Contacts between the two chains:
Residue F200 in the first protein contacts residue R14 in the second protein (closest heavy-atom distance 3.7 Å).
Residue H319 in the first protein interacts with residue L106 in the second protein (closest heavy-atom distance 3.9 Å).
Residue A73 in the first protein interacts with residue K92 in the second protein (closest heavy-atom distance 3.9 Å).
Residue F315 in the first protein contacts residue A114 in the second protein (closest heavy-atom distance 3.5 Å).
Residue H234 in the first protein is in contact with residue K92 in the second protein (closest heavy-atom distance 3.8 Å).
Residue P199 in the first protein interacts with residue Q100 in the second protein (closest heavy-atom distance 4.0 Å).
Residue G259 in the first protein interacts with residue L91 in the second protein (closest heavy-atom distance 3.3 Å).
Residue Y303 in the first protein contacts residue K92 in the second protein (closest heavy-atom distance 4.1 Å).
Residue F258 in the first protein contacts residue K92 in the second protein (closest heavy-atom distance 3.8 Å).
Residue R312 in the first protein is in contact with residue A114 in the second protein (closest heavy-atom distance 3.4 Å).
Residue P199 in the first protein interacts with residue A98 in the second protein (closest heavy-atom distance 4.1 Å).
Residue K323 in the first protein interacts with residue L91 in the second protein (closest heavy-atom distance 3.9 Å).
Residue L320 in the first protein interacts with residue V104 in the second protein (closest heavy-atom distance 4.0 Å).
Residue R324 in the first protein is in contact with residue L99 in the second protein (closest heavy-atom distance 4.1 Å).
Residue I135 in the first protein interacts with residue S96 in the second protein (closest heavy-atom distance 4.4 Å).
Residue E203 in the first protein is in contact with residue R14 in the second protein (closest heavy-atom distance 2.7 Å).
Residue H64 in the first protein interacts with residue L121 in the second protein (closest heavy-atom distance 4.4 Å).
Residue L320 in the first protein is in contact with residue I90 in the second protein (closest heavy-atom distance 3.6 Å).
Residue F258 in the first protein contacts residue L91 in the second protein (closest heavy-atom distance 3.7 Å).
Residue H319 in the first protein contacts residue T103 in the second protein (closest heavy-atom distance 3.4 Å).
Residue L320 in the first protein interacts with residue L99 in the second protein (closest heavy-atom distance 4.2 Å).
Residue V136 in the first protein is in contact with residue M64 in the second protein (closest heavy-atom distance 4.1 Å).
Residue F200 in the first protein contacts residue R7 in the second protein (closest heavy-atom distance 3.5 Å).
Residue R312 in the first protein is in contact with residue P115 in the second protein (closest heavy-atom distance 3.5 Å).
Residue E204 in the first protein is in contact with residue K10 in the second protein (closest heavy-atom distance 3.1 Å).
Residue N321 in the first protein is in contact with residue L91 in the second protein (closest heavy-atom distance 3.1 Å).
Residue D210 in the first protein is in contact with residue K10 in the second protein (closest heavy-atom distance 4.1 Å).
Residue Y257 in the first protein interacts with residue L91 in the second protein (closest heavy-atom distance 3.9 Å).
Residue R312 in the first protein interacts with residue N116 in the second protein (closest heavy-atom distance 3.5 Å).
Residue E204 in the first protein is in contact with residue R14 in the second protein (closest heavy-atom distance 3.0 Å).
Residue F316 in the first protein interacts with residue L91 in the second protein (closest heavy-atom distance 3.6 Å).
Residue F200 in the first protein interacts with residue E11 in the second protein (closest heavy-atom distance 3.5 Å).
Residue H319 in the first protein contacts residue S107 in the second protein (closest heavy-atom distance 4.0 Å).
Residue C197 in the first protein contacts residue A98 in the second protein (closest heavy-atom distance 3.3 Å).
Residue N321 in the first protein is in contact with residue I90 in the second protein (closest heavy-atom distance 3.3 Å).
Residue D198 in the first protein is in contact with residue R7 in the second protein (closest heavy-atom distance 3.2 Å).
Residue S260 in the first protein interacts with residue L91 in the second protein (closest heavy-atom distance 4.4 Å).
Residue R130 in the first protein is in contact with residue D93 in the second protein (closest heavy-atom distance 3.5 Å).
Residue L320 in the first protein contacts residue W95 in the second protein (closest heavy-atom distance 4.0 Å).
Residue F200 in the first protein is in contact with residue K10 in the second protein (closest heavy-atom distance 3.1 Å).
Residue I135 in the first protein is in contact with residue M64 in the second protein (closest heavy-atom distance 4.3 Å).
Residue D198 in the first protein contacts residue P97 in the second protein (closest heavy-atom distance 3.8 Å).
Residue L320 in the first protein interacts with residue S107 in the second protein (closest heavy-atom distance 4.0 Å).
Residue R130 in the first protein contacts residue K92 in the second protein (closest heavy-atom distance 3.3 Å).
Residue E206 in the first protein contacts residue R6 in the second protein (closest heavy-atom distance 2.9 Å).
Residue F200 in the first protein interacts with residue Q100 in the second protein (closest heavy-atom distance 3.8 Å).
Residue L320 in the first protein contacts residue L88 in the second protein (closest heavy-atom distance 4.2 Å).
Residue Y257 in the first protein contacts residue K92 in the second protein (closest heavy-atom distance 3.6 Å).
Residue K309 in the first protein is in contact with residue D118 in the second protein (closest heavy-atom distance 3.7 Å).
Residue R324 in the first protein is in contact with residue A98 in the second protein (closest heavy-atom distance 4.2 Å).
Residue C197 in the first protein is in contact with residue S96 in the second protein (closest heavy-atom distance 4.2 Å).
Residue C197 in the first protein interacts with residue P97 in the second protein (closest heavy-atom distance 3.5 Å).
Residue H319 in the first protein contacts residue A110 in the second protein (closest heavy-atom distance 3.8 Å).
Residue S233 in the first protein interacts with residue K92 in the second protein (closest heavy-atom distance 3.4 Å).
Residue S195 in the first protein is in contact with residue P97 in the second protein (closest heavy-atom distance 3.9 Å).
Residue D198 in the first protein is in contact with residue P63 in the second protein (closest heavy-atom distance 4.2 Å).
Residue E206 in the first protein interacts with residue K10 in the second protein (closest heavy-atom distance 3.6 Å).
Residue P199 in the first protein contacts residue P97 in the second protein (closest heavy-atom distance 3.3 Å).
Residue L320 in the first protein is in contact with residue T103 in the second protein (closest heavy-atom distance 3.6 Å).
Residue P199 in the first protein contacts residue R7 in the second protein (closest heavy-atom distance 4.0 Å).

Sequence of the first protein:
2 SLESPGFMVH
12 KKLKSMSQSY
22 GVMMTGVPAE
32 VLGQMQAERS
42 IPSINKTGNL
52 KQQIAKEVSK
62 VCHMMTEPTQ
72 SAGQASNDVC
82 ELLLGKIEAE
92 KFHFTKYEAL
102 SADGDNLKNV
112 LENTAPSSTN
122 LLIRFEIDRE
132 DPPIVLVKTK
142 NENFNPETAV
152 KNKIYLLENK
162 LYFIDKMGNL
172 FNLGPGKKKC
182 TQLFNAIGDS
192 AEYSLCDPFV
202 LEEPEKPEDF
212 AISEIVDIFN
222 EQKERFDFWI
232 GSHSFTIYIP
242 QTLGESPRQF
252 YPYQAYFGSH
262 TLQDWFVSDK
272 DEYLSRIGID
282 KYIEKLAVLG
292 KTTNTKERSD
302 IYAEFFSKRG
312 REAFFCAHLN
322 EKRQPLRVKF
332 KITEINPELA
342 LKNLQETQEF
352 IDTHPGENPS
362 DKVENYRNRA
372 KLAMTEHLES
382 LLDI

Sequence of the second protein:
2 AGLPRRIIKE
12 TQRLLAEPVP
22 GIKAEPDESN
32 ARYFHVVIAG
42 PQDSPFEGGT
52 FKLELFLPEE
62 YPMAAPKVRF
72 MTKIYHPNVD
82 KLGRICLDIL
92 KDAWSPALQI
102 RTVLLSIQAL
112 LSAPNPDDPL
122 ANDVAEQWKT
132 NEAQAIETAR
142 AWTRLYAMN

These two protein chains interact to form a complex.